Sequence of chain A:
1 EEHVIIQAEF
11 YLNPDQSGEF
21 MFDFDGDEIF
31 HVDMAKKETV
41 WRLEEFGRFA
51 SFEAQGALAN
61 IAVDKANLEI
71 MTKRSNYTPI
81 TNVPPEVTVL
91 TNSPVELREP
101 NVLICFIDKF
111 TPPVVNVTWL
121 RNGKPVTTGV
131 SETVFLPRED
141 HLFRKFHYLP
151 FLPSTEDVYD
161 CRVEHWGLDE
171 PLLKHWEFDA

The following describes two proteins that form a bound complex.

Sequence of chain B:
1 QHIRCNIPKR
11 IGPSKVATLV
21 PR

Interface contacts:
Residue F22 in chain A contacts residue C5 in chain B (closest heavy-atom distance 4.6 Å).
Residue F22 in chain A interacts with residue R4 in chain B (closest heavy-atom distance 3.5 Å).
Residue N67 in chain A contacts residue G12 in chain B (closest heavy-atom distance 4.8 Å).
Residue G56 in chain A is in contact with residue C5 in chain B (closest heavy-atom distance 4.4 Å).
Residue Y77 in chain A is in contact with residue P21 in chain B (closest heavy-atom distance 3.3 Å).
Residue E69 in chain A contacts residue V16 in chain B (closest heavy-atom distance 3.8 Å).
Residue M71 in chain A is in contact with residue I11 in chain B (closest heavy-atom distance 3.5 Å).
Residue V63 in chain A interacts with residue P8 in chain B (closest heavy-atom distance 3.7 Å).
Residue Q7 in chain A contacts residue N6 in chain B (closest heavy-atom distance 2.8 Å).
Residue W41 in chain A contacts residue I3 in chain B (closest heavy-atom distance 3.9 Å).
Residue R74 in chain A contacts residue I11 in chain B (closest heavy-atom distance 3.6 Å).
Residue S51 in chain A interacts with residue H2 in chain B (closest heavy-atom distance 2.9 Å).
Residue D64 in chain A contacts residue P8 in chain B (closest heavy-atom distance 3.9 Å).
Residue I70 in chain A is in contact with residue S14 in chain B (closest heavy-atom distance 4.4 Å).
Residue A50 in chain A interacts with residue Q1 in chain B (closest heavy-atom distance 3.3 Å).
Residue I70 in chain A interacts with residue P13 in chain B (closest heavy-atom distance 5.0 Å).
Residue A66 in chain A is in contact with residue S14 in chain B (closest heavy-atom distance 4.9 Å).
Residue S51 in chain A contacts residue Q1 in chain B (closest heavy-atom distance 3.0 Å).
Residue Q7 in chain A is in contact with residue R4 in chain B (closest heavy-atom distance 4.5 Å).
Residue F52 in chain A contacts residue I3 in chain B (closest heavy-atom distance 3.4 Å).
Residue A66 in chain A contacts residue R10 in chain B (closest heavy-atom distance 3.6 Å).
Residue Q7 in chain A interacts with residue C5 in chain B (closest heavy-atom distance 3.4 Å).
Residue V63 in chain A interacts with residue R10 in chain B (closest heavy-atom distance 4.1 Å).
Residue K65 in chain A is in contact with residue A17 in chain B (closest heavy-atom distance 3.9 Å).
Residue F52 in chain A interacts with residue C5 in chain B (closest heavy-atom distance 3.7 Å).
Residue N13 in chain A contacts residue V20 in chain B (closest heavy-atom distance 3.8 Å).
Residue R74 in chain A contacts residue G12 in chain B (closest heavy-atom distance 4.8 Å).
Residue E9 in chain A interacts with residue N6 in chain B (closest heavy-atom distance 4.6 Å).
Residue E9 in chain A is in contact with residue P8 in chain B (closest heavy-atom distance 4.5 Å).
Residue F22 in chain A contacts residue I3 in chain B (closest heavy-atom distance 3.8 Å).
Residue N60 in chain A contacts residue N6 in chain B (closest heavy-atom distance 2.8 Å).
Residue P14 in chain A interacts with residue V20 in chain B (closest heavy-atom distance 3.5 Å).
Residue T72 in chain A contacts residue V20 in chain B (closest heavy-atom distance 4.7 Å).
Residue I29 in chain A is in contact with residue I3 in chain B (closest heavy-atom distance 4.7 Å).
Residue F52 in chain A interacts with residue R4 in chain B (closest heavy-atom distance 4.5 Å).
Residue F20 in chain A interacts with residue C5 in chain B (closest heavy-atom distance 4.0 Å).
Residue N67 in chain A contacts residue I11 in chain B (closest heavy-atom distance 2.9 Å).
Residue I70 in chain A interacts with residue I11 in chain B (closest heavy-atom distance 4.1 Å).
Residue N60 in chain A interacts with residue P8 in chain B (closest heavy-atom distance 3.2 Å).
Residue F49 in chain A contacts residue Q1 in chain B (closest heavy-atom distance 4.6 Å).
Residue V63 in chain A interacts with residue K9 in chain B (closest heavy-atom distance 4.0 Å).
Residue A50 in chain A is in contact with residue I3 in chain B (closest heavy-atom distance 4.2 Å).
Residue S51 in chain A is in contact with residue I3 in chain B (closest heavy-atom distance 3.0 Å).
Residue N67 in chain A contacts residue R10 in chain B (closest heavy-atom distance 3.4 Å).
Residue F30 in chain A contacts residue I3 in chain B (closest heavy-atom distance 3.8 Å).
Residue E69 in chain A contacts residue T18 in chain B (closest heavy-atom distance 3.1 Å).
Residue N67 in chain A interacts with residue K9 in chain B (closest heavy-atom distance 3.0 Å).
Residue E69 in chain A contacts residue A17 in chain B (closest heavy-atom distance 3.5 Å).
Residue N60 in chain A contacts residue C5 in chain B (closest heavy-atom distance 4.2 Å).
Residue E53 in chain A is in contact with residue I3 in chain B (closest heavy-atom distance 5.0 Å).
Residue I70 in chain A contacts residue G12 in chain B (closest heavy-atom distance 3.6 Å).
Residue N60 in chain A interacts with residue I7 in chain B (closest heavy-atom distance 4.2 Å).